Sequence of the first protein:
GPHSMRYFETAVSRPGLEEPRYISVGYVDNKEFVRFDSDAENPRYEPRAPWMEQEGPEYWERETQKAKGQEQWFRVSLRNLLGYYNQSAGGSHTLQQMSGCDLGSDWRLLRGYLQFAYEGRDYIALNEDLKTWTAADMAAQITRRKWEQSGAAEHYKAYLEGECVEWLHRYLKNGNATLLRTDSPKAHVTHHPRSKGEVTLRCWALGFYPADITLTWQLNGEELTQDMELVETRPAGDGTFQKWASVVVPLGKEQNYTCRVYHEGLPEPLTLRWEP

Interface contacts:
Residue S77 in the first protein contacts residue M9 in the second protein (closest heavy-atom distance 3.0 Å).
Residue A152 in the first protein interacts with residue F6 in the second protein (closest heavy-atom distance 3.5 Å).
Residue Y123 in the first protein interacts with residue M9 in the second protein (closest heavy-atom distance 3.6 Å).
Residue W167 in the first protein contacts residue K1 in the second protein (closest heavy-atom distance 3.5 Å).
Residue Y7 in the first protein interacts with residue A2 in the second protein (closest heavy-atom distance 3.4 Å).
Residue W147 in the first protein contacts residue M9 in the second protein (closest heavy-atom distance 3.7 Å).
Residue Q70 in the first protein contacts residue V3 in the second protein (closest heavy-atom distance 3.7 Å).
Residue Y156 in the first protein interacts with residue F6 in the second protein (closest heavy-atom distance 3.0 Å).
Residue Y156 in the first protein is in contact with residue V3 in the second protein (closest heavy-atom distance 3.9 Å).
Residue Y156 in the first protein contacts residue A4 in the second protein (closest heavy-atom distance 4.4 Å).
Residue S150 in the first protein interacts with residue A7 in the second protein (closest heavy-atom distance 3.8 Å).
Residue W73 in the first protein is in contact with residue N5 in the second protein (closest heavy-atom distance 3.4 Å).
Residue Y84 in the first protein is in contact with residue M9 in the second protein (closest heavy-atom distance 2.6 Å).
Residue N80 in the first protein is in contact with residue M9 in the second protein (closest heavy-atom distance 2.8 Å).
Residue E163 in the first protein contacts residue K1 in the second protein (closest heavy-atom distance 4.1 Å).
Residue Y59 in the first protein is in contact with residue K1 in the second protein (closest heavy-atom distance 3.7 Å).
Residue Y156 in the first protein contacts residue N5 in the second protein (closest heavy-atom distance 3.4 Å).
Residue T143 in the first protein contacts residue M9 in the second protein (closest heavy-atom distance 2.6 Å).
Residue H155 in the first protein contacts residue F6 in the second protein (closest heavy-atom distance 3.6 Å).
Residue F116 in the first protein is in contact with residue M9 in the second protein (closest heavy-atom distance 3.4 Å).
Residue Q97 in the first protein is in contact with residue V3 in the second protein (closest heavy-atom distance 3.6 Å).
Residue K66 in the first protein contacts residue A4 in the second protein (closest heavy-atom distance 4.1 Å).
Residue Y171 in the first protein interacts with residue K1 in the second protein (closest heavy-atom distance 2.6 Å).
Residue W73 in the first protein contacts residue F6 in the second protein (closest heavy-atom distance 3.0 Å).
Residue Y159 in the first protein interacts with residue K1 in the second protein (closest heavy-atom distance 2.6 Å).
Residue F74 in the first protein interacts with residue N5 in the second protein (closest heavy-atom distance 4.0 Å).
Residue W147 in the first protein is in contact with residue A7 in the second protein (closest heavy-atom distance 3.3 Å).
Residue F116 in the first protein interacts with residue N5 in the second protein (closest heavy-atom distance 4.1 Å).
Residue Y7 in the first protein is in contact with residue K1 in the second protein (closest heavy-atom distance 3.2 Å).
Residue S150 in the first protein contacts residue F6 in the second protein (closest heavy-atom distance 3.4 Å).
Residue I124 in the first protein contacts residue M9 in the second protein (closest heavy-atom distance 4.2 Å).
Residue W147 in the first protein contacts residue T8 in the second protein (closest heavy-atom distance 2.9 Å).
Residue N80 in the first protein is in contact with residue T8 in the second protein (closest heavy-atom distance 3.8 Å).
Residue L95 in the first protein interacts with residue M9 in the second protein (closest heavy-atom distance 3.7 Å).
Residue Y159 in the first protein interacts with residue V3 in the second protein (closest heavy-atom distance 3.5 Å).
Residue M5 in the first protein interacts with residue K1 in the second protein (closest heavy-atom distance 4.1 Å).
Residue W73 in the first protein contacts residue T8 in the second protein (closest heavy-atom distance 3.5 Å).
Residue K66 in the first protein contacts residue V3 in the second protein (closest heavy-atom distance 3.7 Å).
Residue L114 in the first protein interacts with residue V3 in the second protein (closest heavy-atom distance 4.2 Å).
Residue K146 in the first protein is in contact with residue M9 in the second protein (closest heavy-atom distance 3.3 Å).
Residue K146 in the first protein interacts with residue T8 in the second protein (closest heavy-atom distance 2.9 Å).
Residue W73 in the first protein is in contact with residue M9 in the second protein (closest heavy-atom distance 3.7 Å).
Residue V76 in the first protein contacts residue T8 in the second protein (closest heavy-atom distance 3.7 Å).
Residue E9 in the first protein contacts residue V3 in the second protein (closest heavy-atom distance 3.6 Å).
Residue E63 in the first protein contacts residue A2 in the second protein (closest heavy-atom distance 2.8 Å).
Residue K66 in the first protein is in contact with residue A2 in the second protein (closest heavy-atom distance 2.7 Å).
Residue W73 in the first protein contacts residue A7 in the second protein (closest heavy-atom distance 3.0 Å).
Residue L81 in the first protein is in contact with residue M9 in the second protein (closest heavy-atom distance 3.7 Å).
Residue S99 in the first protein interacts with residue V3 in the second protein (closest heavy-atom distance 3.5 Å).
Residue R62 in the first protein is in contact with residue K1 in the second protein (closest heavy-atom distance 4.4 Å).
Residue K146 in the first protein contacts residue A7 in the second protein (closest heavy-atom distance 4.4 Å).
Residue Q97 in the first protein is in contact with residue N5 in the second protein (closest heavy-atom distance 2.9 Å).
Residue K66 in the first protein contacts residue K1 in the second protein (closest heavy-atom distance 3.9 Å).
Residue Q70 in the first protein contacts residue A4 in the second protein (closest heavy-atom distance 3.7 Å).
Residue Q70 in the first protein is in contact with residue N5 in the second protein (closest heavy-atom distance 2.8 Å).
Residue Y45 in the first protein interacts with residue A2 in the second protein (closest heavy-atom distance 3.8 Å).
Residue E63 in the first protein interacts with residue K1 in the second protein (closest heavy-atom distance 3.3 Å).
Residue Y156 in the first protein interacts with residue A7 in the second protein (closest heavy-atom distance 4.4 Å).
Residue S77 in the first protein contacts residue T8 in the second protein (closest heavy-atom distance 3.6 Å).
Residue Y159 in the first protein contacts residue A2 in the second protein (closest heavy-atom distance 3.5 Å).

This data describes a binding interaction between two proteins.

Sequence of the second protein:
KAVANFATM